Sequence of protein 1:
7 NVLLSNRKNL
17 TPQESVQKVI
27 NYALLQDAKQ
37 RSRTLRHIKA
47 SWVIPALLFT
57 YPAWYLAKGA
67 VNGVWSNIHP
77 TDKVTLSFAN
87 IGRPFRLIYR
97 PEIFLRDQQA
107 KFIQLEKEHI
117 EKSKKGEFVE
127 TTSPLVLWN

Residue-level contacts at the interface:
Residue Y16 in protein 2 contacts residue I87 in protein 1 (closest heavy-atom distance 3.9 Å).
Residue S5 in protein 2 interacts with residue F108 in protein 1 (closest heavy-atom distance 4.7 Å).
Residue D12 in protein 2 is in contact with residue R89 in protein 1 (closest heavy-atom distance 3.0 Å).
Residue S163 in protein 2 is in contact with residue K79 in protein 1 (closest heavy-atom distance 2.5 Å).
Residue L160 in protein 2 interacts with residue A66 in protein 1 (closest heavy-atom distance 4.5 Å).
Residue N10 in protein 2 interacts with residue F100 in protein 1 (closest heavy-atom distance 3.9 Å).
Residue I167 in protein 2 is in contact with residue F91 in protein 1 (closest heavy-atom distance 3.7 Å).
Residue L87 in protein 2 is in contact with residue I87 in protein 1 (closest heavy-atom distance 4.0 Å).
Residue N10 in protein 2 interacts with residue P90 in protein 1 (closest heavy-atom distance 4.4 Å).
Residue Y91 in protein 2 interacts with residue I87 in protein 1 (closest heavy-atom distance 4.0 Å).
Residue L160 in protein 2 is in contact with residue V80 in protein 1 (closest heavy-atom distance 4.4 Å).
Residue D164 in protein 2 interacts with residue K79 in protein 1 (closest heavy-atom distance 2.8 Å).
Residue I167 in protein 2 is in contact with residue Y95 in protein 1 (closest heavy-atom distance 3.5 Å).
Residue L13 in protein 2 is in contact with residue F91 in protein 1 (closest heavy-atom distance 3.9 Å).
Residue F94 in protein 2 is in contact with residue R89 in protein 1 (closest heavy-atom distance 4.2 Å).
Residue L13 in protein 2 contacts residue R89 in protein 1 (closest heavy-atom distance 3.9 Å).
Residue F4 in protein 2 contacts residue F108 in protein 1 (closest heavy-atom distance 4.0 Å).
Residue L13 in protein 2 interacts with residue G88 in protein 1 (closest heavy-atom distance 2.6 Å).
Residue I7 in protein 2 contacts residue K107 in protein 1 (closest heavy-atom distance 4.2 Å).
Residue Y16 in protein 2 interacts with residue N86 in protein 1 (closest heavy-atom distance 3.5 Å).
Residue F82 in protein 2 contacts residue F84 in protein 1 (closest heavy-atom distance 4.8 Å).
Residue I166 in protein 2 is in contact with residue F91 in protein 1 (closest heavy-atom distance 4.3 Å).
Residue I7 in protein 2 interacts with residue A106 in protein 1 (closest heavy-atom distance 4.7 Å).
Residue I9 in protein 2 is in contact with residue Q104 in protein 1 (closest heavy-atom distance 3.4 Å).
Residue N11 in protein 2 contacts residue G88 in protein 1 (closest heavy-atom distance 3.4 Å).
Residue L162 in protein 2 contacts residue S83 in protein 1 (closest heavy-atom distance 3.3 Å).
Residue L162 in protein 2 interacts with residue F84 in protein 1 (closest heavy-atom distance 3.6 Å).
Residue S163 in protein 2 is in contact with residue S83 in protein 1 (closest heavy-atom distance 3.0 Å).
Residue D12 in protein 2 interacts with residue P90 in protein 1 (closest heavy-atom distance 4.4 Å).
Residue D164 in protein 2 is in contact with residue W71 in protein 1 (closest heavy-atom distance 3.1 Å).
Residue F161 in protein 2 interacts with residue K79 in protein 1 (closest heavy-atom distance 3.6 Å).
Residue L162 in protein 2 is in contact with residue K79 in protein 1 (closest heavy-atom distance 4.9 Å).
Residue S163 in protein 2 interacts with residue L82 in protein 1 (closest heavy-atom distance 3.5 Å).
Residue L13 in protein 2 contacts residue P90 in protein 1 (closest heavy-atom distance 4.5 Å).
Residue I7 in protein 2 contacts residue F108 in protein 1 (closest heavy-atom distance 3.5 Å).
Residue N11 in protein 2 contacts residue R89 in protein 1 (closest heavy-atom distance 2.6 Å).
Residue Y16 in protein 2 interacts with residue S83 in protein 1 (closest heavy-atom distance 3.8 Å).
Residue I159 in protein 2 contacts residue F84 in protein 1 (closest heavy-atom distance 3.6 Å).
Residue L90 in protein 2 contacts residue F84 in protein 1 (closest heavy-atom distance 4.1 Å).
Residue L160 in protein 2 contacts residue K79 in protein 1 (closest heavy-atom distance 3.3 Å).
Residue Y16 in protein 2 is in contact with residue F91 in protein 1 (closest heavy-atom distance 4.4 Å).
Residue N11 in protein 2 contacts residue P90 in protein 1 (closest heavy-atom distance 3.2 Å).
Residue F161 in protein 2 interacts with residue W71 in protein 1 (closest heavy-atom distance 3.7 Å).
Residue L90 in protein 2 is in contact with residue I87 in protein 1 (closest heavy-atom distance 3.9 Å).
Residue F86 in protein 2 is in contact with residue F84 in protein 1 (closest heavy-atom distance 3.6 Å).
Residue F94 in protein 2 is in contact with residue I87 in protein 1 (closest heavy-atom distance 3.7 Å).
Residue Y16 in protein 2 is in contact with residue G88 in protein 1 (closest heavy-atom distance 3.5 Å).
Residue S163 in protein 2 interacts with residue V80 in protein 1 (closest heavy-atom distance 4.6 Å).
Residue L87 in protein 2 interacts with residue S83 in protein 1 (closest heavy-atom distance 3.8 Å).
Residue T83 in protein 2 is in contact with residue F84 in protein 1 (closest heavy-atom distance 3.9 Å).
Residue N11 in protein 2 interacts with residue F100 in protein 1 (closest heavy-atom distance 4.1 Å).
Residue N14 in protein 2 contacts residue G88 in protein 1 (closest heavy-atom distance 4.9 Å).
Residue F161 in protein 2 is in contact with residue A66 in protein 1 (closest heavy-atom distance 4.3 Å).
Residue I159 in protein 2 interacts with residue V80 in protein 1 (closest heavy-atom distance 3.9 Å).
Residue N170 in protein 2 contacts residue F91 in protein 1 (closest heavy-atom distance 3.6 Å).
Residue D12 in protein 2 contacts residue G88 in protein 1 (closest heavy-atom distance 3.2 Å).
Residue I7 in protein 2 is in contact with residue Q104 in protein 1 (closest heavy-atom distance 4.0 Å).
Residue I166 in protein 2 is in contact with residue S83 in protein 1 (closest heavy-atom distance 3.5 Å).
Residue L87 in protein 2 is in contact with residue F84 in protein 1 (closest heavy-atom distance 3.7 Å).
Residue F94 in protein 2 contacts residue G88 in protein 1 (closest heavy-atom distance 4.1 Å).

Sequence of protein 2:
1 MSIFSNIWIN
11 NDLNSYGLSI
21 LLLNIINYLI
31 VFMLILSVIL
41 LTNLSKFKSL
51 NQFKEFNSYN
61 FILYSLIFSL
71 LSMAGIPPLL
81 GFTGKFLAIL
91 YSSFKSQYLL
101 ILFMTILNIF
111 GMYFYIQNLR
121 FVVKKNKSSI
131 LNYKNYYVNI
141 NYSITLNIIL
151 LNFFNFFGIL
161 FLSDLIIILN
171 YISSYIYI

This data describes a binding interaction between two proteins.